Residue-level contacts at the interface:
Residue A22 in chain A is in contact with residue A24 in chain B (closest heavy-atom distance 3.9 Å).
Residue A24 in chain A interacts with residue A23 in chain B (closest heavy-atom distance 3.9 Å).
Residue V28 in chain A contacts residue A20 in chain B (closest heavy-atom distance 4.3 Å).
Residue L32 in chain A contacts residue N15 in chain B (closest heavy-atom distance 4.3 Å).
Residue N15 in chain A contacts residue L32 in chain B (closest heavy-atom distance 4.9 Å).
Residue G26 in chain A is in contact with residue G21 in chain B (closest heavy-atom distance 4.1 Å).
Residue A27 in chain A interacts with residue G21 in chain B (closest heavy-atom distance 4.4 Å).
Residue L32 in chain A contacts residue M16 in chain B (closest heavy-atom distance 3.7 Å).
Residue M16 in chain A contacts residue V29 in chain B (closest heavy-atom distance 4.2 Å).
Residue A20 in chain A interacts with residue V28 in chain B (closest heavy-atom distance 3.8 Å).
Residue A24 in chain A contacts residue A24 in chain B (closest heavy-atom distance 4.0 Å).
Residue T14 in chain A interacts with residue L32 in chain B (closest heavy-atom distance 3.7 Å).
Residue G26 in chain A is in contact with residue A22 in chain B (closest heavy-atom distance 3.8 Å).
Residue L32 in chain A interacts with residue T14 in chain B (closest heavy-atom distance 3.8 Å).
Residue A25 in chain A contacts residue A22 in chain B (closest heavy-atom distance 4.0 Å).
Residue G21 in chain A contacts residue G26 in chain B (closest heavy-atom distance 4.6 Å).
Residue G21 in chain A interacts with residue V28 in chain B (closest heavy-atom distance 3.5 Å).
Residue A22 in chain A is in contact with residue G26 in chain B (closest heavy-atom distance 4.4 Å).
Residue V28 in chain A contacts residue G21 in chain B (closest heavy-atom distance 5.0 Å).
Residue M19 in chain A is in contact with residue V28 in chain B (closest heavy-atom distance 4.8 Å).
Residue V28 in chain A contacts residue M19 in chain B (closest heavy-atom distance 4.6 Å).
Residue A22 in chain A contacts residue A25 in chain B (closest heavy-atom distance 3.4 Å).
Residue A23 in chain A interacts with residue A24 in chain B (closest heavy-atom distance 4.3 Å).
Residue A24 in chain A contacts residue A22 in chain B (closest heavy-atom distance 3.5 Å).
Residue M16 in chain A is in contact with residue G30 in chain B (closest heavy-atom distance 4.1 Å).
Residue G21 in chain A contacts residue A27 in chain B (closest heavy-atom distance 4.3 Å).
Residue M16 in chain A contacts residue L32 in chain B (closest heavy-atom distance 4.2 Å).
Residue G30 in chain A is in contact with residue M16 in chain B (closest heavy-atom distance 3.9 Å).

Sequence of chain B:
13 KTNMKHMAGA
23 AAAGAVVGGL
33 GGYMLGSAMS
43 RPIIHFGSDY

Sequence of chain A:
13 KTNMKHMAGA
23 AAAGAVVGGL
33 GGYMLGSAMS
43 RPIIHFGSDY

This data describes a binding interaction between two proteins.